Sequence of protein 2:
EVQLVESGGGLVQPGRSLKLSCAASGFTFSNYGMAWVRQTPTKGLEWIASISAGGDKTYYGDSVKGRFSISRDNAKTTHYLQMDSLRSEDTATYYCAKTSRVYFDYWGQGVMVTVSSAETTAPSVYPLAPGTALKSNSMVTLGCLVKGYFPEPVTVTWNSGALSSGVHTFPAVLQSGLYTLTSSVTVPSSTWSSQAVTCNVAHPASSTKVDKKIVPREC

This data describes a binding interaction between two proteins.

Sequence of protein 1:
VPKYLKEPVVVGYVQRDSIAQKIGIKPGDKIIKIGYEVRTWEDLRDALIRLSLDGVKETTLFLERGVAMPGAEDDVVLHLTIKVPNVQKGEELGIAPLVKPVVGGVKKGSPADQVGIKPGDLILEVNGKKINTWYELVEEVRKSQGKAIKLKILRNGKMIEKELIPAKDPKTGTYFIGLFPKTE

Residue-level contacts at the interface:
Residue C219 in protein 2 is in contact with residue Y179 in protein 1 (closest heavy-atom distance 4.8 Å).
Residue E218 in protein 2 interacts with residue T176 in protein 1 (closest heavy-atom distance 3.7 Å).
Residue C219 in protein 2 is in contact with residue T178 in protein 1 (closest heavy-atom distance 4.0 Å).
Residue C219 in protein 2 interacts with residue R146 in protein 1 (closest heavy-atom distance 3.0 Å).
Residue C219 in protein 2 is in contact with residue F180 in protein 1 (closest heavy-atom distance 4.8 Å).
Residue A133 in protein 2 contacts residue F184 in protein 1 (closest heavy-atom distance 4.0 Å).
Residue L134 in protein 2 is in contact with residue G109 in protein 1 (closest heavy-atom distance 4.0 Å).
Residue C219 in protein 2 contacts residue F184 in protein 1 (closest heavy-atom distance 4.9 Å).
Residue L134 in protein 2 contacts residue F184 in protein 1 (closest heavy-atom distance 3.7 Å).
Residue L134 in protein 2 interacts with residue K111 in protein 1 (closest heavy-atom distance 3.6 Å).
Residue T132 in protein 2 contacts residue F184 in protein 1 (closest heavy-atom distance 4.0 Å).
Residue L134 in protein 2 contacts residue V110 in protein 1 (closest heavy-atom distance 4.0 Å).
Residue E218 in protein 2 interacts with residue T178 in protein 1 (closest heavy-atom distance 4.4 Å).